Sequence of chain B:
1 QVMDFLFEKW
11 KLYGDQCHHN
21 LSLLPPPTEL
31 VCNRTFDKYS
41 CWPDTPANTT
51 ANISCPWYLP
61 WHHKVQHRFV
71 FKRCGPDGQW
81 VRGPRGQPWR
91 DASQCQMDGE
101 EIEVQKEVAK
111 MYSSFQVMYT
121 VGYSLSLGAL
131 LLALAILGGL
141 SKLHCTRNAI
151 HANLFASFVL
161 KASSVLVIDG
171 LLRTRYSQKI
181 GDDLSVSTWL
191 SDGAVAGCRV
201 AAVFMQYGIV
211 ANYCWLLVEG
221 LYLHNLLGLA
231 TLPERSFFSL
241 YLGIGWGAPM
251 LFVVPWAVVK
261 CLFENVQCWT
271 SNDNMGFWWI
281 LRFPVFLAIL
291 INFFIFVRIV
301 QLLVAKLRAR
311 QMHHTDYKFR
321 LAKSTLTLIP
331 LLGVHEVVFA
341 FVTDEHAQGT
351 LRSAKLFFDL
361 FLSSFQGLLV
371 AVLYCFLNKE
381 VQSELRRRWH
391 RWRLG

Sequence of chain A:
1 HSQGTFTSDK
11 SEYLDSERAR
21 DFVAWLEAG

The following describes two proteins that form a bound complex.

Contacts between the two chains:
Residue Y39 in chain B contacts residue E27 in chain A (closest heavy-atom distance 2.9 Å).
Residue W10 in chain B contacts residue L26 in chain A (closest heavy-atom distance 3.1 Å).
Residue L6 in chain B is in contact with residue F22 in chain A (closest heavy-atom distance 3.8 Å).
Residue Q206 in chain B interacts with residue H1 in chain A (closest heavy-atom distance 3.8 Å).
Residue G181 in chain B interacts with residue W25 in chain A (closest heavy-atom distance 3.3 Å).
Residue W189 in chain B interacts with residue R18 in chain A (closest heavy-atom distance 3.3 Å).
Residue L356 in chain B is in contact with residue T5 in chain A (closest heavy-atom distance 3.2 Å).
Residue R352 in chain B contacts residue T5 in chain A (closest heavy-atom distance 3.0 Å).
Residue Y119 in chain B interacts with residue Q3 in chain A (closest heavy-atom distance 3.9 Å).
Residue V285 in chain B contacts residue H1 in chain A (closest heavy-atom distance 3.7 Å).
Residue D359 in chain B interacts with residue S2 in chain A (closest heavy-atom distance 3.2 Å).
Residue L360 in chain B is in contact with residue F6 in chain A (closest heavy-atom distance 3.7 Å).
Residue T270 in chain B contacts residue T7 in chain A (closest heavy-atom distance 4.0 Å).
Residue Y112 in chain B interacts with residue Y13 in chain A (closest heavy-atom distance 3.6 Å).
Residue Y213 in chain B contacts residue H1 in chain A (closest heavy-atom distance 3.3 Å).
Residue W278 in chain B interacts with residue T5 in chain A (closest heavy-atom distance 4.0 Å).
Residue Y112 in chain B interacts with residue F6 in chain A (closest heavy-atom distance 3.6 Å).
Residue Y176 in chain B interacts with residue L14 in chain A (closest heavy-atom distance 3.9 Å).
Residue M97 in chain B interacts with residue R20 in chain A (closest heavy-atom distance 3.9 Å).
Residue M3 in chain B contacts residue R18 in chain A (closest heavy-atom distance 3.4 Å).
Residue Y112 in chain B contacts residue D9 in chain A (closest heavy-atom distance 3.5 Å).
Residue Y123 in chain B interacts with residue Q3 in chain A (closest heavy-atom distance 2.3 Å).
Residue R282 in chain B contacts residue H1 in chain A (closest heavy-atom distance 4.0 Å).
Residue Q1 in chain B interacts with residue D15 in chain A (closest heavy-atom distance 3.2 Å).
Residue Q1 in chain B contacts residue E12 in chain A (closest heavy-atom distance 3.8 Å).
Residue V2 in chain B interacts with residue D15 in chain A (closest heavy-atom distance 2.9 Å).
Residue Q116 in chain B interacts with residue K10 in chain A (closest heavy-atom distance 3.4 Å).
Residue L360 in chain B is in contact with residue Q3 in chain A (closest heavy-atom distance 3.7 Å).
Residue M3 in chain B is in contact with residue D15 in chain A (closest heavy-atom distance 3.0 Å).
Residue N272 in chain B is in contact with residue G4 in chain A (closest heavy-atom distance 3.8 Å).
Residue K38 in chain B interacts with residue L26 in chain A (closest heavy-atom distance 2.9 Å).
Residue T270 in chain B interacts with residue S8 in chain A (closest heavy-atom distance 3.5 Å).
Residue S271 in chain B is in contact with residue S8 in chain A (closest heavy-atom distance 3.7 Å).
Residue R352 in chain B contacts residue D9 in chain A (closest heavy-atom distance 3.0 Å).
Residue V165 in chain B interacts with residue Q3 in chain A (closest heavy-atom distance 3.7 Å).
Residue M3 in chain B is in contact with residue A19 in chain A (closest heavy-atom distance 3.4 Å).
Residue V108 in chain B is in contact with residue Y13 in chain A (closest heavy-atom distance 3.8 Å).
Residue I209 in chain B is in contact with residue H1 in chain A (closest heavy-atom distance 2.9 Å).
Residue L6 in chain B is in contact with residue A19 in chain A (closest heavy-atom distance 4.0 Å).
Residue Q116 in chain B is in contact with residue F6 in chain A (closest heavy-atom distance 3.9 Å).
Residue Q178 in chain B contacts residue R18 in chain A (closest heavy-atom distance 3.4 Å).
Residue W278 in chain B contacts residue H1 in chain A (closest heavy-atom distance 3.2 Å).
Residue T270 in chain B interacts with residue S11 in chain A (closest heavy-atom distance 3.5 Å).
Residue Y58 in chain B is in contact with residue L26 in chain A (closest heavy-atom distance 3.6 Å).
Residue I180 in chain B is in contact with residue W25 in chain A (closest heavy-atom distance 3.4 Å).
Residue V186 in chain B contacts residue F22 in chain A (closest heavy-atom distance 3.9 Å).
Residue L356 in chain B contacts residue S2 in chain A (closest heavy-atom distance 3.8 Å).
Residue Y119 in chain B contacts residue F6 in chain A (closest heavy-atom distance 3.2 Å).
Residue K355 in chain B contacts residue S2 in chain A (closest heavy-atom distance 3.5 Å).
Residue Q105 in chain B interacts with residue E17 in chain A (closest heavy-atom distance 3.9 Å).
Residue N272 in chain B interacts with residue S8 in chain A (closest heavy-atom distance 2.8 Å).
Residue F115 in chain B contacts residue F6 in chain A (closest heavy-atom distance 4.0 Å).
Residue D182 in chain B is in contact with residue W25 in chain A (closest heavy-atom distance 4.0 Å).
Residue Q267 in chain B is in contact with residue D15 in chain A (closest heavy-atom distance 3.9 Å).
Residue A109 in chain B is in contact with residue Y13 in chain A (closest heavy-atom distance 3.2 Å).
Residue Y176 in chain B interacts with residue R18 in chain A (closest heavy-atom distance 3.7 Å).
Residue Y39 in chain B is in contact with residue L26 in chain A (closest heavy-atom distance 3.2 Å).
Residue I102 in chain B contacts residue R20 in chain A (closest heavy-atom distance 3.9 Å).
Residue Q105 in chain B interacts with residue Y13 in chain A (closest heavy-atom distance 3.5 Å).
Residue Q105 in chain B interacts with residue R20 in chain A (closest heavy-atom distance 3.7 Å).